Residue-level contacts at the interface:
Residue C10 in protein 2 interacts with residue R6 in protein 1 (closest heavy-atom distance 4.3 Å).
Residue E36 in protein 2 is in contact with residue M1 in protein 1 (closest heavy-atom distance 4.5 Å).
Residue I9 in protein 2 is in contact with residue M2 in protein 1 (closest heavy-atom distance 3.8 Å).
Residue M35 in protein 2 is in contact with residue M2 in protein 1 (closest heavy-atom distance 3.5 Å).
Residue G11 in protein 2 is in contact with residue M2 in protein 1 (closest heavy-atom distance 3.6 Å).
Residue G11 in protein 2 interacts with residue R6 in protein 1 (closest heavy-atom distance 3.3 Å).
Residue D13 in protein 2 contacts residue R6 in protein 1 (closest heavy-atom distance 3.3 Å).
Residue T12 in protein 2 interacts with residue R6 in protein 1 (closest heavy-atom distance 3.4 Å).
Residue M35 in protein 2 is in contact with residue M1 in protein 1 (closest heavy-atom distance 3.5 Å).
Residue C10 in protein 2 contacts residue M2 in protein 1 (closest heavy-atom distance 3.3 Å).

Sequence of protein 1:
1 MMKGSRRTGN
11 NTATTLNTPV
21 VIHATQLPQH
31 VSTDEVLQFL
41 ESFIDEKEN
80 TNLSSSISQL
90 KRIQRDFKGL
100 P

The following describes two proteins that form a bound complex.

Sequence of protein 2:
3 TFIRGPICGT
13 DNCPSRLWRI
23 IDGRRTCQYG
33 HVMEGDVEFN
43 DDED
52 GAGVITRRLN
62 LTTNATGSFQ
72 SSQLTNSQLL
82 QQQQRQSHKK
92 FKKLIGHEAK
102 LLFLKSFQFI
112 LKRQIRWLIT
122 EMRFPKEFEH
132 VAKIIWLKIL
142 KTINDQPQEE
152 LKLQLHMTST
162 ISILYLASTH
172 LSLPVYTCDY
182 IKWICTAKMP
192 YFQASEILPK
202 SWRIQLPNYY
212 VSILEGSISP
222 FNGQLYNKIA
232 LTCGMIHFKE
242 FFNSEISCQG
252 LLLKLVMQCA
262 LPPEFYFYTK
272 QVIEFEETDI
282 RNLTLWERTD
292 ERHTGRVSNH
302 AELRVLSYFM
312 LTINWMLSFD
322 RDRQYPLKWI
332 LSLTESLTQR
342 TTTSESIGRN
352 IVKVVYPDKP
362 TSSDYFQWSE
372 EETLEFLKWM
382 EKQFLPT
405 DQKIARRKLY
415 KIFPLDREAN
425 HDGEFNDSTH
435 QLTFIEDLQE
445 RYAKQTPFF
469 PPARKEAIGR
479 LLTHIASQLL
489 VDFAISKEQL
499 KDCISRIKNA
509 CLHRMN